Sequence of protein 2:
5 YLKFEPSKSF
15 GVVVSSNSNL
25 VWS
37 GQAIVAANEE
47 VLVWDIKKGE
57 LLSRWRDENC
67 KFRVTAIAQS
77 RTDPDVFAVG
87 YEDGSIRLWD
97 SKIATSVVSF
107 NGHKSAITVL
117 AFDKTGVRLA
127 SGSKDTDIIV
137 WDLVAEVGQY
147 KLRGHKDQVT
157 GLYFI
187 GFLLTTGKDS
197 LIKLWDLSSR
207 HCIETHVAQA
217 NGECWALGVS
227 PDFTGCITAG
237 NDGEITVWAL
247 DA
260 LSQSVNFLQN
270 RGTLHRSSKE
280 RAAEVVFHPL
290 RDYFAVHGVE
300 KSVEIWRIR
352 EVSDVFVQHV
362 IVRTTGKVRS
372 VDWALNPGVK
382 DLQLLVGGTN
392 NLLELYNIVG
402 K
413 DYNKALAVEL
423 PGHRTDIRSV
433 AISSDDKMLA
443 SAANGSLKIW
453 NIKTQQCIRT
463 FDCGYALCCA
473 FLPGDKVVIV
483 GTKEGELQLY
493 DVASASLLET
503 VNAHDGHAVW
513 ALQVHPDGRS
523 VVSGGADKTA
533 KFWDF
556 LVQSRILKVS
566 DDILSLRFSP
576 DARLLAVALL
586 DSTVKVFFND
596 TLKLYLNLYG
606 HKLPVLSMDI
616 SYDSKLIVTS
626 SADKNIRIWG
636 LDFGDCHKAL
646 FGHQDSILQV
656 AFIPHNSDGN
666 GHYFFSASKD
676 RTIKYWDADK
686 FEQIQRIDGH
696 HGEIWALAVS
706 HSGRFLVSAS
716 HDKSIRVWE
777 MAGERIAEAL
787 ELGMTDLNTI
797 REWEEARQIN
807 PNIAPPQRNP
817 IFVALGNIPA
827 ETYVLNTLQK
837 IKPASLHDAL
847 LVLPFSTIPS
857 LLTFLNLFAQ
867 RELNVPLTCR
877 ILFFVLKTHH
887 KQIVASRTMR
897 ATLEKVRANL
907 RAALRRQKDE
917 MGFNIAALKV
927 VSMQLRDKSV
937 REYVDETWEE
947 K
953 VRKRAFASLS

The following describes two proteins that form a bound complex.

Sequence of protein 1:
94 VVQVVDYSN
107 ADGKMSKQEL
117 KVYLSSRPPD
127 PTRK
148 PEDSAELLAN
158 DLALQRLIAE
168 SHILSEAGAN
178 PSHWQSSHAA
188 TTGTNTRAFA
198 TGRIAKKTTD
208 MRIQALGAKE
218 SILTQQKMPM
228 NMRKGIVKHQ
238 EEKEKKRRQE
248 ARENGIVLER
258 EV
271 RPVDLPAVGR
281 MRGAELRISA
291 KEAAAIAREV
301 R

Interface contacts:
Residue L597 in protein 2 interacts with residue Y100 in protein 1 (closest heavy-atom distance 2.8 Å).
Residue L562 in protein 2 interacts with residue Y100 in protein 1 (closest heavy-atom distance 4.6 Å).
Residue S559 in protein 2 is in contact with residue V95 in protein 1 (closest heavy-atom distance 3.3 Å).
Residue K563 in protein 2 interacts with residue V98 in protein 1 (closest heavy-atom distance 2.9 Å).
Residue I561 in protein 2 contacts residue V98 in protein 1 (closest heavy-atom distance 3.5 Å).
Residue V564 in protein 2 is in contact with residue S101 in protein 1 (closest heavy-atom distance 4.3 Å).
Residue L599 in protein 2 is in contact with residue Y100 in protein 1 (closest heavy-atom distance 3.5 Å).
Residue L562 in protein 2 contacts residue V98 in protein 1 (closest heavy-atom distance 3.8 Å).
Residue V564 in protein 2 is in contact with residue Y100 in protein 1 (closest heavy-atom distance 4.2 Å).
Residue K598 in protein 2 is in contact with residue Y100 in protein 1 (closest heavy-atom distance 3.0 Å).
Residue K598 in protein 2 is in contact with residue V98 in protein 1 (closest heavy-atom distance 4.6 Å).
Residue I561 in protein 2 interacts with residue Q96 in protein 1 (closest heavy-atom distance 3.0 Å).
Residue K563 in protein 2 is in contact with residue V97 in protein 1 (closest heavy-atom distance 4.3 Å).
Residue Q558 in protein 2 contacts residue V95 in protein 1 (closest heavy-atom distance 3.9 Å).
Residue I561 in protein 2 contacts residue V95 in protein 1 (closest heavy-atom distance 3.8 Å).
Residue I561 in protein 2 contacts residue V97 in protein 1 (closest heavy-atom distance 3.7 Å).
Residue F592 in protein 2 interacts with residue Y100 in protein 1 (closest heavy-atom distance 4.2 Å).
Residue S565 in protein 2 is in contact with residue S101 in protein 1 (closest heavy-atom distance 4.1 Å).
Residue S565 in protein 2 is in contact with residue Y100 in protein 1 (closest heavy-atom distance 4.0 Å).
Residue L597 in protein 2 is in contact with residue V98 in protein 1 (closest heavy-atom distance 3.8 Å).
Residue R560 in protein 2 interacts with residue V95 in protein 1 (closest heavy-atom distance 3.7 Å).
Residue S559 in protein 2 is in contact with residue V94 in protein 1 (closest heavy-atom distance 4.6 Å).
Residue K563 in protein 2 contacts residue Y100 in protein 1 (closest heavy-atom distance 2.9 Å).
Residue K563 in protein 2 interacts with residue S101 in protein 1 (closest heavy-atom distance 4.4 Å).
Residue K563 in protein 2 interacts with residue D99 in protein 1 (closest heavy-atom distance 3.6 Å).
Residue S559 in protein 2 is in contact with residue Q96 in protein 1 (closest heavy-atom distance 3.5 Å).
Residue R560 in protein 2 contacts residue Q96 in protein 1 (closest heavy-atom distance 3.5 Å).